Sequence of protein 1:
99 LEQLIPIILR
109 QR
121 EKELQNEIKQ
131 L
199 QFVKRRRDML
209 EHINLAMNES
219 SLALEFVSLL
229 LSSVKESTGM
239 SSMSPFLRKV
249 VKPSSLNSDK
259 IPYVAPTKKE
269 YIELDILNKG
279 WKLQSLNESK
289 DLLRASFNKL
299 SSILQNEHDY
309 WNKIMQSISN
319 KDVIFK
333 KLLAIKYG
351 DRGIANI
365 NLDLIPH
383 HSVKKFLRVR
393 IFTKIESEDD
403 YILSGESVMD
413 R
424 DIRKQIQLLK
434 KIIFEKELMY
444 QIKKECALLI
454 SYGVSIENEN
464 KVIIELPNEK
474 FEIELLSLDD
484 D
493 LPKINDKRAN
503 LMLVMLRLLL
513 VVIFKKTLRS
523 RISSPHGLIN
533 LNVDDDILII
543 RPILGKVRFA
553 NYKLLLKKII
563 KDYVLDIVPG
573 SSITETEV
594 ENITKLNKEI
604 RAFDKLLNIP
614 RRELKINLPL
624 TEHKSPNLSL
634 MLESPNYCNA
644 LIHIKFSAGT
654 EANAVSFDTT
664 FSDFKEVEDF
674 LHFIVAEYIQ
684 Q

The following describes two proteins that form a bound complex.

Sequence of protein 2:
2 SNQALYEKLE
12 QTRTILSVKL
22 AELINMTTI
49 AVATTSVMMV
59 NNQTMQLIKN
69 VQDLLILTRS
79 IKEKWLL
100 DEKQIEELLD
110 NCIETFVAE

Residue-level contacts at the interface:
Residue M507 in protein 1 interacts with residue I112 in protein 2 (closest heavy-atom distance 4.2 Å).
Residue K280 in protein 1 interacts with residue T28 in protein 2 (closest heavy-atom distance 3.9 Å).
Residue R604 in protein 1 contacts residue E105 in protein 2 (closest heavy-atom distance 4.9 Å).
Residue S287 in protein 1 interacts with residue V58 in protein 2 (closest heavy-atom distance 4.8 Å).
Residue M507 in protein 1 interacts with residue L108 in protein 2 (closest heavy-atom distance 4.8 Å).
Residue M507 in protein 1 is in contact with residue C111 in protein 2 (closest heavy-atom distance 3.7 Å).
Residue K555 in protein 1 is in contact with residue E118 in protein 2 (closest heavy-atom distance 2.6 Å).
Residue L275 in protein 1 interacts with residue A51 in protein 2 (closest heavy-atom distance 4.9 Å).
Residue R604 in protein 1 contacts residue E101 in protein 2 (closest heavy-atom distance 3.6 Å).
Residue N276 in protein 1 contacts residue A51 in protein 2 (closest heavy-atom distance 4.4 Å).
Residue V549 in protein 1 is in contact with residue F115 in protein 2 (closest heavy-atom distance 4.5 Å).
Residue L609 in protein 1 is in contact with residue I112 in protein 2 (closest heavy-atom distance 3.8 Å).
Residue L503 in protein 1 is in contact with residue T114 in protein 2 (closest heavy-atom distance 4.0 Å).
Residue L290 in protein 1 contacts residue I66 in protein 2 (closest heavy-atom distance 4.5 Å).
Residue M507 in protein 1 interacts with residue F115 in protein 2 (closest heavy-atom distance 3.8 Å).
Residue L503 in protein 1 is in contact with residue N110 in protein 2 (closest heavy-atom distance 4.9 Å).
Residue V549 in protein 1 is in contact with residue V116 in protein 2 (closest heavy-atom distance 4.7 Å).
Residue F606 in protein 1 interacts with residue I104 in protein 2 (closest heavy-atom distance 4.5 Å).
Residue M504 in protein 1 is in contact with residue F115 in protein 2 (closest heavy-atom distance 3.5 Å).
Residue R500 in protein 1 is in contact with residue V116 in protein 2 (closest heavy-atom distance 4.5 Å).
Residue L503 in protein 1 contacts residue C111 in protein 2 (closest heavy-atom distance 3.6 Å).
Residue S294 in protein 1 contacts residue I66 in protein 2 (closest heavy-atom distance 4.0 Å).
Residue K499 in protein 1 is in contact with residue T114 in protein 2 (closest heavy-atom distance 4.2 Å).
Residue K608 in protein 1 contacts residue L108 in protein 2 (closest heavy-atom distance 4.7 Å).
Residue S287 in protein 1 contacts residue T62 in protein 2 (closest heavy-atom distance 3.8 Å).
Residue K324 in protein 1 is in contact with residue L85 in protein 2 (closest heavy-atom distance 4.0 Å).
Residue W279 in protein 1 contacts residue A51 in protein 2 (closest heavy-atom distance 3.7 Å).
Residue E305 in protein 1 interacts with residue R77 in protein 2 (closest heavy-atom distance 3.3 Å).
Residue L291 in protein 1 contacts residue I66 in protein 2 (closest heavy-atom distance 4.9 Å).
Residue S283 in protein 1 interacts with residue V58 in protein 2 (closest heavy-atom distance 4.7 Å).
Residue A605 in protein 1 interacts with residue I104 in protein 2 (closest heavy-atom distance 3.5 Å).
Residue I545 in protein 1 is in contact with residue F115 in protein 2 (closest heavy-atom distance 3.7 Å).
Residue F606 in protein 1 contacts residue L108 in protein 2 (closest heavy-atom distance 4.0 Å).
Residue L503 in protein 1 is in contact with residue F115 in protein 2 (closest heavy-atom distance 4.4 Å).
Residue I393 in protein 1 interacts with residue F115 in protein 2 (closest heavy-atom distance 5.0 Å).
Residue K608 in protein 1 contacts residue I112 in protein 2 (closest heavy-atom distance 4.5 Å).
Residue A605 in protein 1 contacts residue E105 in protein 2 (closest heavy-atom distance 4.5 Å).
Residue R500 in protein 1 is in contact with residue F115 in protein 2 (closest heavy-atom distance 2.6 Å).
Residue L609 in protein 1 is in contact with residue L108 in protein 2 (closest heavy-atom distance 3.5 Å).
Residue K608 in protein 1 interacts with residue I104 in protein 2 (closest heavy-atom distance 4.7 Å).
Residue A605 in protein 1 interacts with residue E101 in protein 2 (closest heavy-atom distance 4.3 Å).
Residue K548 in protein 1 interacts with residue V116 in protein 2 (closest heavy-atom distance 3.8 Å).
Residue S283 in protein 1 contacts residue V55 in protein 2 (closest heavy-atom distance 4.2 Å).
Residue K608 in protein 1 contacts residue D109 in protein 2 (closest heavy-atom distance 4.5 Å).
Residue A605 in protein 1 contacts residue L108 in protein 2 (closest heavy-atom distance 4.3 Å).
Residue K608 in protein 1 contacts residue E105 in protein 2 (closest heavy-atom distance 3.4 Å).
Residue A552 in protein 1 is in contact with residue E118 in protein 2 (closest heavy-atom distance 4.8 Å).
Residue L510 in protein 1 interacts with residue L108 in protein 2 (closest heavy-atom distance 3.8 Å).
Residue F323 in protein 1 contacts residue L85 in protein 2 (closest heavy-atom distance 5.0 Å).
Residue W279 in protein 1 interacts with residue V55 in protein 2 (closest heavy-atom distance 3.9 Å).
Residue L290 in protein 1 contacts residue M63 in protein 2 (closest heavy-atom distance 4.9 Å).
Residue R500 in protein 1 contacts residue T114 in protein 2 (closest heavy-atom distance 3.9 Å).
Residue K601 in protein 1 is in contact with residue E101 in protein 2 (closest heavy-atom distance 3.6 Å).
Residue K548 in protein 1 contacts residue I112 in protein 2 (closest heavy-atom distance 5.0 Å).